Sequence of chain B:
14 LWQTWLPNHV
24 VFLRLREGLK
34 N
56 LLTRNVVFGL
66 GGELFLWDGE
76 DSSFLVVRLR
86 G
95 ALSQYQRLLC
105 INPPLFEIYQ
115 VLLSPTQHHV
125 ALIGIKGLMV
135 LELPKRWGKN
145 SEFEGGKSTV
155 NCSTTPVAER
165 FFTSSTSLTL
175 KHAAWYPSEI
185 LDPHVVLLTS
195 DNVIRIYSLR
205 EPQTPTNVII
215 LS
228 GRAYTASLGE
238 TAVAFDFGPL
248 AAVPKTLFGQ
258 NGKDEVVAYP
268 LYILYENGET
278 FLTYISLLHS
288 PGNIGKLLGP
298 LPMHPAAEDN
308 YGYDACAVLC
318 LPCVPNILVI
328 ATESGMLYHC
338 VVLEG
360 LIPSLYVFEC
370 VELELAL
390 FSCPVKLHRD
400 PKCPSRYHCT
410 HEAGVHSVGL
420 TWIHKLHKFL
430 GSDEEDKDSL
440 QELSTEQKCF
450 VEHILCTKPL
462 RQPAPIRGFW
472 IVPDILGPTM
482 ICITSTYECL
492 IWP

The following describes two proteins that form a bound complex.

Sequence of chain A:
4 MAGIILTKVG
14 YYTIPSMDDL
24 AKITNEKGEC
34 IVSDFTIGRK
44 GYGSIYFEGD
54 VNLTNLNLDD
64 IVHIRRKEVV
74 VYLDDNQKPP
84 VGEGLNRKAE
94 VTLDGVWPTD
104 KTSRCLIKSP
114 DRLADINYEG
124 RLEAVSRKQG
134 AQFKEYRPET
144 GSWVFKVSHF

Residue-level contacts at the interface:
Residue N307 in chain B interacts with residue T102 in chain A (closest heavy-atom distance 2.9 Å).
Residue P297 in chain B contacts residue R107 in chain A (closest heavy-atom distance 3.5 Å).
Residue D306 in chain B is in contact with residue I119 in chain A (closest heavy-atom distance 4.0 Å).
Residue G236 in chain B contacts residue R124 in chain A (closest heavy-atom distance 4.0 Å).
Residue N274 in chain B interacts with residue K104 in chain A (closest heavy-atom distance 2.8 Å).
Residue N307 in chain B is in contact with residue D103 in chain A (closest heavy-atom distance 3.7 Å).
Residue R229 in chain B is in contact with residue K81 in chain A (closest heavy-atom distance 3.2 Å).
Residue Y231 in chain B is in contact with residue Q132 in chain A (closest heavy-atom distance 3.4 Å).
Residue Y231 in chain B interacts with residue V72 in chain A (closest heavy-atom distance 3.1 Å).
Residue Y231 in chain B interacts with residue H152 in chain A (closest heavy-atom distance 2.9 Å).
Residue D311 in chain B is in contact with residue K131 in chain A (closest heavy-atom distance 3.9 Å).
Residue A233 in chain B is in contact with residue V99 in chain A (closest heavy-atom distance 3.6 Å).
Residue S234 in chain B interacts with residue K70 in chain A (closest heavy-atom distance 3.3 Å).
Residue E276 in chain B is in contact with residue R107 in chain A (closest heavy-atom distance 2.9 Å).
Residue A230 in chain B is in contact with residue V72 in chain A (closest heavy-atom distance 3.4 Å).
Residue P299 in chain B contacts residue K104 in chain A (closest heavy-atom distance 3.5 Å).
Residue D311 in chain B contacts residue R124 in chain A (closest heavy-atom distance 3.1 Å).
Residue A233 in chain B interacts with residue W146 in chain A (closest heavy-atom distance 3.4 Å).
Residue A230 in chain B interacts with residue Q132 in chain A (closest heavy-atom distance 3.7 Å).
Residue G275 in chain B is in contact with residue K104 in chain A (closest heavy-atom distance 3.6 Å).
Residue H301 in chain B interacts with residue T105 in chain A (closest heavy-atom distance 3.5 Å).
Residue R229 in chain B interacts with residue V74 in chain A (closest heavy-atom distance 2.9 Å).
Residue M300 in chain B is in contact with residue T105 in chain A (closest heavy-atom distance 2.6 Å).
Residue N307 in chain B is in contact with residue I110 in chain A (closest heavy-atom distance 4.2 Å).
Residue Y231 in chain B contacts residue E71 in chain A (closest heavy-atom distance 3.3 Å).
Residue R229 in chain B is in contact with residue V73 in chain A (closest heavy-atom distance 4.0 Å).
Residue E305 in chain B is in contact with residue D118 in chain A (closest heavy-atom distance 4.1 Å).
Residue R229 in chain B contacts residue Y75 in chain A (closest heavy-atom distance 2.6 Å).
Residue L298 in chain B interacts with residue K104 in chain A (closest heavy-atom distance 4.2 Å).
Residue Y310 in chain B contacts residue I119 in chain A (closest heavy-atom distance 3.1 Å).
Residue P302 in chain B contacts residue T105 in chain A (closest heavy-atom distance 3.8 Å).
Residue A233 in chain B contacts residue V128 in chain A (closest heavy-atom distance 4.2 Å).
Residue A230 in chain B is in contact with residue V73 in chain A (closest heavy-atom distance 3.4 Å).
Residue G309 in chain B interacts with residue K104 in chain A (closest heavy-atom distance 2.8 Å).
Residue P299 in chain B interacts with residue T105 in chain A (closest heavy-atom distance 3.6 Å).
Residue T232 in chain B contacts residue K70 in chain A (closest heavy-atom distance 3.1 Å).
Residue A304 in chain B interacts with residue R115 in chain A (closest heavy-atom distance 2.9 Å).
Residue Y231 in chain B is in contact with residue K70 in chain A (closest heavy-atom distance 4.1 Å).
Residue E305 in chain B contacts residue R115 in chain A (closest heavy-atom distance 2.6 Å).
Residue Y310 in chain B is in contact with residue Y121 in chain A (closest heavy-atom distance 4.0 Å).
Residue E305 in chain B is in contact with residue I119 in chain A (closest heavy-atom distance 3.2 Å).
Residue T232 in chain B is in contact with residue V128 in chain A (closest heavy-atom distance 3.6 Å).
Residue T232 in chain B interacts with residue Q132 in chain A (closest heavy-atom distance 2.7 Å).
Residue R229 in chain B interacts with residue L76 in chain A (closest heavy-atom distance 3.7 Å).
Residue A303 in chain B is in contact with residue T105 in chain A (closest heavy-atom distance 3.3 Å).
Residue Y310 in chain B interacts with residue R124 in chain A (closest heavy-atom distance 3.5 Å).
Residue A233 in chain B is in contact with residue K70 in chain A (closest heavy-atom distance 3.1 Å).
Residue Y231 in chain B interacts with residue V150 in chain A (closest heavy-atom distance 3.5 Å).
Residue A230 in chain B contacts residue E71 in chain A (closest heavy-atom distance 3.3 Å).
Residue R229 in chain B contacts residue F153 in chain A (closest heavy-atom distance 3.0 Å).
Residue Y231 in chain B is in contact with residue F148 in chain A (closest heavy-atom distance 3.9 Å).
Residue Y308 in chain B interacts with residue K104 in chain A (closest heavy-atom distance 3.4 Å).
Residue E273 in chain B contacts residue R124 in chain A (closest heavy-atom distance 4.0 Å).
Residue Y310 in chain B is in contact with residue N120 in chain A (closest heavy-atom distance 3.9 Å).
Residue N307 in chain B interacts with residue R115 in chain A (closest heavy-atom distance 4.1 Å).
Residue Y231 in chain B contacts residue F153 in chain A (closest heavy-atom distance 3.7 Å).
Residue M300 in chain B interacts with residue K104 in chain A (closest heavy-atom distance 2.8 Å).
Residue L235 in chain B contacts residue Q132 in chain A (closest heavy-atom distance 3.7 Å).
Residue N307 in chain B contacts residue K104 in chain A (closest heavy-atom distance 2.9 Å).
Residue T232 in chain B is in contact with residue W146 in chain A (closest heavy-atom distance 3.7 Å).